The following describes two proteins that form a bound complex.

Sequence of protein 1:
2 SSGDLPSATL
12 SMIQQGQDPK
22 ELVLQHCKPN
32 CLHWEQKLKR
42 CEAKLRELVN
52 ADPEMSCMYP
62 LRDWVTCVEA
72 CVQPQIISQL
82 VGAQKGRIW

Contacts between the two chains:
Residue G220 in protein 2 contacts residue E55 in protein 1 (closest heavy-atom distance 4.6 Å).
Residue C218 in protein 2 contacts residue E55 in protein 1 (closest heavy-atom distance 3.5 Å).
Residue H219 in protein 2 interacts with residue E55 in protein 1 (closest heavy-atom distance 3.9 Å).
Residue H219 in protein 2 is in contact with residue P54 in protein 1 (closest heavy-atom distance 4.9 Å).
Residue G220 in protein 2 interacts with residue P54 in protein 1 (closest heavy-atom distance 3.6 Å).

Sequence of protein 2:
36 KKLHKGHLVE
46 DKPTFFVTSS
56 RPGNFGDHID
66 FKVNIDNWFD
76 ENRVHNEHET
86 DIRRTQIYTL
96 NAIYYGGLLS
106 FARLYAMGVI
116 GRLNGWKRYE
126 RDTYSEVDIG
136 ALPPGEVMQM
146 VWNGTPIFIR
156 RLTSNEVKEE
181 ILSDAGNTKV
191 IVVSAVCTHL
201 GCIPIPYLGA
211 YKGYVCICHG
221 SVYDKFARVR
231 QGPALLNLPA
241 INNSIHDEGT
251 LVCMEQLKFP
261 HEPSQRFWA